Interface contacts:
Residue T181 in protein 1 is in contact with residue Y6 in protein 2 (closest heavy-atom distance 2.7 Å).
Residue T278 in protein 1 interacts with residue R3 in protein 2 (closest heavy-atom distance 4.1 Å).
Residue D11 in protein 1 is in contact with residue Y6 in protein 2 (closest heavy-atom distance 4.8 Å).
Residue M163 in protein 1 contacts residue L8 in protein 2 (closest heavy-atom distance 3.6 Å).
Residue S272 in protein 1 interacts with residue R4 in protein 2 (closest heavy-atom distance 3.9 Å).
Residue E274 in protein 1 interacts with residue G1 in protein 2 (closest heavy-atom distance 4.5 Å).
Residue F268 in protein 1 is in contact with residue I7 in protein 2 (closest heavy-atom distance 3.5 Å).
Residue E274 in protein 1 contacts residue G2 in protein 2 (closest heavy-atom distance 4.7 Å).
Residue Y288 in protein 1 is in contact with residue L8 in protein 2 (closest heavy-atom distance 4.1 Å).
Residue Y284 in protein 1 is in contact with residue L8 in protein 2 (closest heavy-atom distance 3.8 Å).
Residue W276 in protein 1 contacts residue P5 in protein 2 (closest heavy-atom distance 3.5 Å).
Residue Y101 in protein 1 is in contact with residue L8 in protein 2 (closest heavy-atom distance 2.6 Å).
Residue F268 in protein 1 contacts residue P5 in protein 2 (closest heavy-atom distance 3.3 Å).
Residue I193 in protein 1 contacts residue L8 in protein 2 (closest heavy-atom distance 3.8 Å).
Residue F83 in protein 1 contacts residue I7 in protein 2 (closest heavy-atom distance 3.7 Å).
Residue H87 in protein 1 is in contact with residue Y6 in protein 2 (closest heavy-atom distance 3.4 Å).
Residue H285 in protein 1 contacts residue P5 in protein 2 (closest heavy-atom distance 3.9 Å).
Residue L168 in protein 1 interacts with residue Y6 in protein 2 (closest heavy-atom distance 3.9 Å).
Residue W276 in protein 1 contacts residue G1 in protein 2 (closest heavy-atom distance 3.1 Å).
Residue F268 in protein 1 interacts with residue Y6 in protein 2 (closest heavy-atom distance 4.0 Å).
Residue V12 in protein 1 contacts residue Y6 in protein 2 (closest heavy-atom distance 4.2 Å).
Residue H285 in protein 1 contacts residue I7 in protein 2 (closest heavy-atom distance 4.7 Å).
Residue V12 in protein 1 contacts residue I7 in protein 2 (closest heavy-atom distance 4.7 Å).
Residue N82 in protein 1 interacts with residue I7 in protein 2 (closest heavy-atom distance 4.7 Å).
Residue Y284 in protein 1 contacts residue I7 in protein 2 (closest heavy-atom distance 2.6 Å).
Residue I271 in protein 1 is in contact with residue R4 in protein 2 (closest heavy-atom distance 2.1 Å).
Residue D9 in protein 1 contacts residue R3 in protein 2 (closest heavy-atom distance 2.6 Å).
Residue D273 in protein 1 is in contact with residue R3 in protein 2 (closest heavy-atom distance 4.6 Å).
Residue H87 in protein 1 contacts residue I7 in protein 2 (closest heavy-atom distance 4.2 Å).
Residue F268 in protein 1 interacts with residue R4 in protein 2 (closest heavy-atom distance 3.5 Å).
Residue D273 in protein 1 is in contact with residue G2 in protein 2 (closest heavy-atom distance 3.0 Å).
Residue F281 in protein 1 interacts with residue R4 in protein 2 (closest heavy-atom distance 3.7 Å).
Residue R265 in protein 1 contacts residue L8 in protein 2 (closest heavy-atom distance 4.0 Å).
Residue P182 in protein 1 contacts residue Y6 in protein 2 (closest heavy-atom distance 3.7 Å).
Residue D11 in protein 1 is in contact with residue R3 in protein 2 (closest heavy-atom distance 3.0 Å).
Residue T277 in protein 1 interacts with residue G1 in protein 2 (closest heavy-atom distance 4.1 Å).
Residue D273 in protein 1 interacts with residue G1 in protein 2 (closest heavy-atom distance 4.2 Å).
Residue N13 in protein 1 is in contact with residue R3 in protein 2 (closest heavy-atom distance 3.9 Å).
Residue C180 in protein 1 contacts residue Y6 in protein 2 (closest heavy-atom distance 3.9 Å).
Residue Y284 in protein 1 is in contact with residue P5 in protein 2 (closest heavy-atom distance 3.7 Å).
Residue D273 in protein 1 interacts with residue R4 in protein 2 (closest heavy-atom distance 2.6 Å).
Residue F281 in protein 1 interacts with residue R3 in protein 2 (closest heavy-atom distance 3.1 Å).
Residue R264 in protein 1 interacts with residue L8 in protein 2 (closest heavy-atom distance 2.5 Å).
Residue L189 in protein 1 is in contact with residue L8 in protein 2 (closest heavy-atom distance 4.6 Å).
Residue D282 in protein 1 is in contact with residue R3 in protein 2 (closest heavy-atom distance 4.3 Å).
Residue P182 in protein 1 is in contact with residue L8 in protein 2 (closest heavy-atom distance 4.3 Å).
Residue M159 in protein 1 is in contact with residue L8 in protein 2 (closest heavy-atom distance 4.2 Å).
Residue F268 in protein 1 is in contact with residue L8 in protein 2 (closest heavy-atom distance 3.9 Å).
Residue W276 in protein 1 contacts residue R4 in protein 2 (closest heavy-atom distance 3.3 Å).
Residue W276 in protein 1 interacts with residue R3 in protein 2 (closest heavy-atom distance 3.3 Å).
Residue L10 in protein 1 interacts with residue R3 in protein 2 (closest heavy-atom distance 4.6 Å).
Residue S8 in protein 1 is in contact with residue R3 in protein 2 (closest heavy-atom distance 4.3 Å).
Residue V179 in protein 1 interacts with residue Y6 in protein 2 (closest heavy-atom distance 3.6 Å).
Residue H88 in protein 1 contacts residue Y6 in protein 2 (closest heavy-atom distance 3.8 Å).
Residue Y101 in protein 1 is in contact with residue I7 in protein 2 (closest heavy-atom distance 4.7 Å).
Residue T277 in protein 1 contacts residue R3 in protein 2 (closest heavy-atom distance 4.6 Å).
Residue F281 in protein 1 interacts with residue P5 in protein 2 (closest heavy-atom distance 3.9 Å).
Residue Y288 in protein 1 interacts with residue I7 in protein 2 (closest heavy-atom distance 3.6 Å).
Residue W276 in protein 1 is in contact with residue G2 in protein 2 (closest heavy-atom distance 2.9 Å).
Residue L10 in protein 1 contacts residue Y6 in protein 2 (closest heavy-atom distance 2.5 Å).

Sequence of protein 1:
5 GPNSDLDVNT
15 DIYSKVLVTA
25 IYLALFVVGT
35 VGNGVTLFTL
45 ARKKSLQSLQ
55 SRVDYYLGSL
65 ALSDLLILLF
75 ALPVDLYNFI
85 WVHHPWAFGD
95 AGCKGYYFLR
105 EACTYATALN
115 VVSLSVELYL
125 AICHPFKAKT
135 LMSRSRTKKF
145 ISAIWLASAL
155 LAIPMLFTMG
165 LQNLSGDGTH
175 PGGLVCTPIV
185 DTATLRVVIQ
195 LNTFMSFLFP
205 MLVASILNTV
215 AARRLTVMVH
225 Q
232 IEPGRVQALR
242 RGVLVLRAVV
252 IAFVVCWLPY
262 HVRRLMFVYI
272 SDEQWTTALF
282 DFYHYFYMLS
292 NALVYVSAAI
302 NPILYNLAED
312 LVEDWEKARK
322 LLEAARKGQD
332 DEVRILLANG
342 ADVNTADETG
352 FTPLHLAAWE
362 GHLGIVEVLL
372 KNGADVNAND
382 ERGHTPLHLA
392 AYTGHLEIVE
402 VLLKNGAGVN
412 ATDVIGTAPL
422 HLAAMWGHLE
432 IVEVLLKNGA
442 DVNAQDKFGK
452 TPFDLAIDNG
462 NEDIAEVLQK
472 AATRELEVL

These two protein chains interact to form a complex.

Sequence of protein 2:
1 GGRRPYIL